These two protein chains interact to form a complex.

Residue-level contacts at the interface:
Residue D36 in the second protein is in contact with residue Y26 in the first protein (closest heavy-atom distance 3.5 Å).
Residue L63 in the second protein contacts residue W42 in the first protein (closest heavy-atom distance 3.9 Å).
Residue G12 in the second protein interacts with residue D24 in the first protein (closest heavy-atom distance 3.7 Å).
Residue L63 in the second protein contacts residue W41 in the first protein (closest heavy-atom distance 3.6 Å).
Residue N37 in the second protein contacts residue G25 in the first protein (closest heavy-atom distance 3.2 Å).
Residue Q227 in the second protein contacts residue P228 in the first protein (closest heavy-atom distance 3.2 Å).
Residue D60 in the second protein contacts residue W42 in the first protein (closest heavy-atom distance 3.1 Å).
Residue M40 in the second protein is in contact with residue L43 in the first protein (closest heavy-atom distance 3.8 Å).
Residue D59 in the second protein contacts residue W42 in the first protein (closest heavy-atom distance 3.4 Å).
Residue N5 in the second protein contacts residue L22 in the first protein (closest heavy-atom distance 3.1 Å).
Residue L63 in the second protein contacts residue Q46 in the first protein (closest heavy-atom distance 3.4 Å).
Residue M40 in the second protein contacts residue L39 in the first protein (closest heavy-atom distance 3.7 Å).
Residue F8 in the second protein interacts with residue Y26 in the first protein (closest heavy-atom distance 3.8 Å).
Residue N243 in the second protein interacts with residue P208 in the first protein (closest heavy-atom distance 3.1 Å).
Residue V47 in the second protein contacts residue Q46 in the first protein (closest heavy-atom distance 3.2 Å).
Residue I70 in the second protein interacts with residue I70 in the first protein (closest heavy-atom distance 3.5 Å).
Residue L6 in the second protein contacts residue W42 in the first protein (closest heavy-atom distance 3.4 Å).
Residue Q273 in the second protein contacts residue F133 in the first protein (closest heavy-atom distance 3.9 Å).
Residue Q227 in the second protein contacts residue G222 in the first protein (closest heavy-atom distance 2.6 Å).
Residue Q230 in the second protein contacts residue T213 in the first protein (closest heavy-atom distance 3.5 Å).
Residue A232 in the second protein contacts residue Q192 in the first protein (closest heavy-atom distance 3.3 Å).
Residue L10 in the second protein contacts residue A23 in the first protein (closest heavy-atom distance 2.8 Å).
Residue N37 in the second protein interacts with residue Y26 in the first protein (closest heavy-atom distance 3.2 Å).
Residue Q230 in the second protein is in contact with residue T219 in the first protein (closest heavy-atom distance 3.9 Å).
Residue F8 in the second protein interacts with residue G25 in the first protein (closest heavy-atom distance 3.0 Å).
Residue L63 in the second protein contacts residue G45 in the first protein (closest heavy-atom distance 3.7 Å).
Residue I271 in the second protein is in contact with residue I205 in the first protein (closest heavy-atom distance 3.6 Å).
Residue L225 in the second protein is in contact with residue I205 in the first protein (closest heavy-atom distance 3.9 Å).
Residue T74 in the second protein is in contact with residue T74 in the first protein (closest heavy-atom distance 3.6 Å).
Residue I70 in the second protein interacts with residue M73 in the first protein (closest heavy-atom distance 3.7 Å).
Residue A232 in the second protein interacts with residue E214 in the first protein (closest heavy-atom distance 3.2 Å).
Residue I4 in the second protein is in contact with residue L22 in the first protein (closest heavy-atom distance 3.1 Å).
Residue S9 in the second protein is in contact with residue D24 in the first protein (closest heavy-atom distance 3.6 Å).
Residue Q227 in the second protein interacts with residue Q227 in the first protein (closest heavy-atom distance 3.9 Å).
Residue Q227 in the second protein is in contact with residue G221 in the first protein (closest heavy-atom distance 3.8 Å).
Residue L225 in the second protein is in contact with residue Y207 in the first protein (closest heavy-atom distance 3.8 Å).
Residue Q227 in the second protein is in contact with residue G210 in the first protein (closest heavy-atom distance 3.6 Å).
Residue F8 in the second protein contacts residue L39 in the first protein (closest heavy-atom distance 3.6 Å).
Residue K68 in the second protein interacts with residue V50 in the first protein (closest heavy-atom distance 3.6 Å).
Residue Q227 in the second protein is in contact with residue S226 in the first protein (closest heavy-atom distance 3.6 Å).
Residue S9 in the second protein is in contact with residue A23 in the first protein (closest heavy-atom distance 3.3 Å).
Residue S9 in the second protein contacts residue L22 in the first protein (closest heavy-atom distance 2.8 Å).
Residue V47 in the second protein interacts with residue W42 in the first protein (closest heavy-atom distance 3.4 Å).
Residue T80 in the second protein is in contact with residue F133 in the first protein (closest heavy-atom distance 3.5 Å).
Residue R231 in the second protein contacts residue E214 in the first protein (closest heavy-atom distance 2.9 Å).
Residue L10 in the second protein is in contact with residue L22 in the first protein (closest heavy-atom distance 3.2 Å).
Residue F233 in the second protein contacts residue E214 in the first protein (closest heavy-atom distance 3.3 Å).
Residue Q71 in the second protein is in contact with residue D95 in the first protein (closest heavy-atom distance 3.8 Å).
Residue L78 in the second protein contacts residue N134 in the first protein (closest heavy-atom distance 3.3 Å).
Residue F233 in the second protein is in contact with residue I216 in the first protein (closest heavy-atom distance 3.4 Å).
Residue N240 in the second protein interacts with residue Q192 in the first protein (closest heavy-atom distance 3.6 Å).
Residue T44 in the second protein is in contact with residue W42 in the first protein (closest heavy-atom distance 3.9 Å).
Residue M40 in the second protein is in contact with residue M40 in the first protein (closest heavy-atom distance 3.6 Å).
Residue F8 in the second protein is in contact with residue L22 in the first protein (closest heavy-atom distance 3.4 Å).
Residue S244 in the second protein is in contact with residue P208 in the first protein (closest heavy-atom distance 3.7 Å).
Residue I70 in the second protein interacts with residue V50 in the first protein (closest heavy-atom distance 3.6 Å).
Residue D60 in the second protein interacts with residue W38 in the first protein (closest heavy-atom distance 3.5 Å).
Residue Y67 in the second protein contacts residue R277 in the first protein (closest heavy-atom distance 2.3 Å).
Residue F8 in the second protein is in contact with residue E21 in the first protein (closest heavy-atom distance 3.1 Å).
Residue Y67 in the second protein contacts residue D95 in the first protein (closest heavy-atom distance 3.4 Å).

Sequence of the first protein:
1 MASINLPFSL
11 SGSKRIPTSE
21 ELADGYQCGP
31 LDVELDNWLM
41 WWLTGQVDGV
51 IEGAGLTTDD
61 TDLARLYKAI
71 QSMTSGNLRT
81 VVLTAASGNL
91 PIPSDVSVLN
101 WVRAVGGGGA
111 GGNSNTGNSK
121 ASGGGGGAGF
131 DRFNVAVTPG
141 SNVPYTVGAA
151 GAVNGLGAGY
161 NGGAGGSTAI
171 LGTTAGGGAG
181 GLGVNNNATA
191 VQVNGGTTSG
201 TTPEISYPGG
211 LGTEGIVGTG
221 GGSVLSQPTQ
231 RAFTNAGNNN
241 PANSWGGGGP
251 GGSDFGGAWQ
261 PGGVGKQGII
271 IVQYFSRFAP

Sequence of the second protein:
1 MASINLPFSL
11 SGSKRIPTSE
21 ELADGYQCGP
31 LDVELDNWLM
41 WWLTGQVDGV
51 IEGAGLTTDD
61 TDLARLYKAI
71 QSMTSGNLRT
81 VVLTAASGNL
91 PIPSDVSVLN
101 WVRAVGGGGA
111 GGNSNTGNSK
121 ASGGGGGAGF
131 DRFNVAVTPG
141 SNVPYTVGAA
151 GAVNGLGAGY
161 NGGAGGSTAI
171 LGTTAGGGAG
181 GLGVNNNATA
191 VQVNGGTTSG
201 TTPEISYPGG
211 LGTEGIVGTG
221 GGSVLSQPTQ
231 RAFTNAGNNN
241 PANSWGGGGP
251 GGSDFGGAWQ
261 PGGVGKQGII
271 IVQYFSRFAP